This data describes a binding interaction between two proteins.

Residue-level contacts at the interface:
Residue Q71 in protein 1 interacts with residue R68 in protein 2 (closest heavy-atom distance 3.3 Å).
Residue F167 in protein 1 is in contact with residue I37 in protein 2 (closest heavy-atom distance 3.7 Å).
Residue L171 in protein 1 interacts with residue F36 in protein 2 (closest heavy-atom distance 3.6 Å).
Residue Y67 in protein 1 interacts with residue I54 in protein 2 (closest heavy-atom distance 3.3 Å).
Residue E189 in protein 1 contacts residue F26 in protein 2 (closest heavy-atom distance 3.3 Å).
Residue K196 in protein 1 is in contact with residue F26 in protein 2 (closest heavy-atom distance 3.5 Å).
Residue L63 in protein 1 is in contact with residue V50 in protein 2 (closest heavy-atom distance 3.7 Å).
Residue A298 in protein 1 contacts residue F83 in protein 2 (closest heavy-atom distance 3.9 Å).
Residue L86 in protein 1 contacts residue P51 in protein 2 (closest heavy-atom distance 3.6 Å).
Residue P168 in protein 1 is in contact with residue Y44 in protein 2 (closest heavy-atom distance 3.7 Å).
Residue F79 in protein 1 interacts with residue L57 in protein 2 (closest heavy-atom distance 3.7 Å).
Residue E82 in protein 1 contacts residue L57 in protein 2 (closest heavy-atom distance 3.8 Å).
Residue L62 in protein 1 interacts with residue V50 in protein 2 (closest heavy-atom distance 3.6 Å).
Residue Q71 in protein 1 is in contact with residue I58 in protein 2 (closest heavy-atom distance 4.1 Å).
Residue L171 in protein 1 interacts with residue R33 in protein 2 (closest heavy-atom distance 2.6 Å).
Residue N295 in protein 1 interacts with residue F82 in protein 2 (closest heavy-atom distance 4.1 Å).
Residue F167 in protein 1 interacts with residue F36 in protein 2 (closest heavy-atom distance 4.0 Å).
Residue F292 in protein 1 contacts residue F82 in protein 2 (closest heavy-atom distance 3.7 Å).
Residue K66 in protein 1 interacts with residue K60 in protein 2 (closest heavy-atom distance 3.4 Å).
Residue T166 in protein 1 interacts with residue Y44 in protein 2 (closest heavy-atom distance 4.1 Å).
Residue F167 in protein 1 interacts with residue R33 in protein 2 (closest heavy-atom distance 4.0 Å).
Residue L63 in protein 1 interacts with residue L57 in protein 2 (closest heavy-atom distance 4.0 Å).
Residue A64 in protein 1 is in contact with residue K60 in protein 2 (closest heavy-atom distance 3.5 Å).
Residue K69 in protein 1 interacts with residue N69 in protein 2 (closest heavy-atom distance 3.8 Å).
Residue G294 in protein 1 is in contact with residue I85 in protein 2 (closest heavy-atom distance 3.8 Å).
Residue E68 in protein 1 contacts residue I58 in protein 2 (closest heavy-atom distance 2.8 Å).
Residue P70 in protein 1 is in contact with residue W70 in protein 2 (closest heavy-atom distance 3.1 Å).
Residue E82 in protein 1 interacts with residue I54 in protein 2 (closest heavy-atom distance 3.3 Å).
Residue R173 in protein 1 interacts with residue L29 in protein 2 (closest heavy-atom distance 3.4 Å).
Residue Y67 in protein 1 is in contact with residue K60 in protein 2 (closest heavy-atom distance 3.8 Å).
Residue Y67 in protein 1 interacts with residue I58 in protein 2 (closest heavy-atom distance 3.6 Å).
Residue E68 in protein 1 interacts with residue K60 in protein 2 (closest heavy-atom distance 3.7 Å).
Residue F193 in protein 1 contacts residue H30 in protein 2 (closest heavy-atom distance 4.1 Å).
Residue G294 in protein 1 interacts with residue F83 in protein 2 (closest heavy-atom distance 3.1 Å).
Residue L171 in protein 1 interacts with residue L29 in protein 2 (closest heavy-atom distance 4.0 Å).
Residue K66 in protein 1 interacts with residue V50 in protein 2 (closest heavy-atom distance 3.1 Å).
Residue E68 in protein 1 interacts with residue P59 in protein 2 (closest heavy-atom distance 3.5 Å).
Residue L62 in protein 1 is in contact with residue P48 in protein 2 (closest heavy-atom distance 3.6 Å).
Residue Y67 in protein 1 is in contact with residue V50 in protein 2 (closest heavy-atom distance 3.8 Å).
Residue Y67 in protein 1 is in contact with residue P51 in protein 2 (closest heavy-atom distance 2.3 Å).
Residue E68 in protein 1 interacts with residue R68 in protein 2 (closest heavy-atom distance 3.8 Å).
Residue T166 in protein 1 is in contact with residue P46 in protein 2 (closest heavy-atom distance 3.2 Å).
Residue N295 in protein 1 is in contact with residue F83 in protein 2 (closest heavy-atom distance 3.6 Å).
Residue Y67 in protein 1 is in contact with residue P59 in protein 2 (closest heavy-atom distance 3.9 Å).
Residue Q172 in protein 1 is in contact with residue R33 in protein 2 (closest heavy-atom distance 3.4 Å).
Residue K69 in protein 1 is in contact with residue R68 in protein 2 (closest heavy-atom distance 3.6 Å).
Residue K66 in protein 1 contacts residue N52 in protein 2 (closest heavy-atom distance 3.2 Å).
Residue Y67 in protein 1 contacts residue N53 in protein 2 (closest heavy-atom distance 3.9 Å).
Residue A298 in protein 1 interacts with residue F77 in protein 2 (closest heavy-atom distance 3.6 Å).
Residue Y67 in protein 1 contacts residue N52 in protein 2 (closest heavy-atom distance 2.4 Å).
Residue F167 in protein 1 contacts residue Y44 in protein 2 (closest heavy-atom distance 4.1 Å).
Residue T65 in protein 1 is in contact with residue K60 in protein 2 (closest heavy-atom distance 3.5 Å).
Residue R173 in protein 1 contacts residue R33 in protein 2 (closest heavy-atom distance 3.5 Å).
Residue E87 in protein 1 is in contact with residue L49 in protein 2 (closest heavy-atom distance 3.7 Å).
Residue K196 in protein 1 contacts residue E25 in protein 2 (closest heavy-atom distance 3.8 Å).
Residue P168 in protein 1 is in contact with residue F36 in protein 2 (closest heavy-atom distance 3.5 Å).
Residue D164 in protein 1 contacts residue R33 in protein 2 (closest heavy-atom distance 2.9 Å).
Residue K66 in protein 1 interacts with residue P59 in protein 2 (closest heavy-atom distance 3.9 Å).
Residue F193 in protein 1 interacts with residue F26 in protein 2 (closest heavy-atom distance 3.8 Å).
Residue Y67 in protein 1 is in contact with residue L57 in protein 2 (closest heavy-atom distance 3.6 Å).

Sequence of protein 1:
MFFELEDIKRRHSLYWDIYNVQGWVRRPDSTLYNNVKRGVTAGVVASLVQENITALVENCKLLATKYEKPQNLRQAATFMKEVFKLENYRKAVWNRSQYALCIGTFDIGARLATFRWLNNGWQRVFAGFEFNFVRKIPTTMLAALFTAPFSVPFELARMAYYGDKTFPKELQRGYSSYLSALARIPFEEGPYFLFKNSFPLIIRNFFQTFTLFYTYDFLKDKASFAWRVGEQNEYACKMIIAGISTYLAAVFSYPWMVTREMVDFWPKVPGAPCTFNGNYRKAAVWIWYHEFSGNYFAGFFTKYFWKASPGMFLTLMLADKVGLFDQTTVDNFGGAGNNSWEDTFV

Sequence of protein 2:
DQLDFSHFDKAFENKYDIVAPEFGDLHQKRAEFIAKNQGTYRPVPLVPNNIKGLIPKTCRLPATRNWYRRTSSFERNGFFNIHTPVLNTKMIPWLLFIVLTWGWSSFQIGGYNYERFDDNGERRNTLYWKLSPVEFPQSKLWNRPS